Interface contacts:
Residue K128 in chain A contacts residue K11 in chain B (closest heavy-atom distance 3.3 Å).
Residue W112 in chain A is in contact with residue R74 in chain B (closest heavy-atom distance 3.0 Å).
Residue W31 in chain A contacts residue R74 in chain B (closest heavy-atom distance 4.4 Å).
Residue M124 in chain A contacts residue L8 in chain B (closest heavy-atom distance 3.4 Å).
Residue D32 in chain A interacts with residue R72 in chain B (closest heavy-atom distance 2.9 Å).
Residue S139 in chain A is in contact with residue R74 in chain B (closest heavy-atom distance 3.6 Å).
Residue M124 in chain A contacts residue T9 in chain B (closest heavy-atom distance 3.7 Å).
Residue A131 in chain A is in contact with residue Q40 in chain B (closest heavy-atom distance 4.1 Å).
Residue W141 in chain A is in contact with residue R74 in chain B (closest heavy-atom distance 4.2 Å).
Residue W112 in chain A is in contact with residue L73 in chain B (closest heavy-atom distance 3.6 Å).
Residue P57 in chain A interacts with residue L8 in chain B (closest heavy-atom distance 3.5 Å).
Residue L261 in chain A is in contact with residue R42 in chain B (closest heavy-atom distance 3.7 Å).
Residue S139 in chain A interacts with residue G75 in chain B (closest heavy-atom distance 3.4 Å).
Residue I132 in chain A interacts with residue G35 in chain B (closest heavy-atom distance 4.6 Å).
Residue S208 in chain A contacts residue G75 in chain B (closest heavy-atom distance 4.2 Å).
Residue F56 in chain A is in contact with residue V70 in chain B (closest heavy-atom distance 4.1 Å).
Residue K128 in chain A interacts with residue E34 in chain B (closest heavy-atom distance 3.3 Å).
Residue F56 in chain A interacts with residue L71 in chain B (closest heavy-atom distance 4.5 Å).
Residue S33 in chain A contacts residue L73 in chain B (closest heavy-atom distance 2.7 Å).
Residue Q125 in chain A contacts residue T9 in chain B (closest heavy-atom distance 3.8 Å).
Residue D32 in chain A contacts residue R74 in chain B (closest heavy-atom distance 4.2 Å).
Residue E260 in chain A is in contact with residue R42 in chain B (closest heavy-atom distance 3.0 Å).
Residue A131 in chain A is in contact with residue L73 in chain B (closest heavy-atom distance 4.1 Å).
Residue C210 in chain A is in contact with residue G75 in chain B (closest heavy-atom distance 3.6 Å).
Residue L261 in chain A contacts residue Q49 in chain B (closest heavy-atom distance 3.8 Å).
Residue A30 in chain A interacts with residue G75 in chain B (closest heavy-atom distance 3.7 Å).
Residue G134 in chain A contacts residue R74 in chain B (closest heavy-atom distance 2.9 Å).
Residue K128 in chain A contacts residue L8 in chain B (closest heavy-atom distance 4.3 Å).
Residue W31 in chain A is in contact with residue G75 in chain B (closest heavy-atom distance 3.8 Å).
Residue W141 in chain A is in contact with residue G75 in chain B (closest heavy-atom distance 3.4 Å).
Residue A30 in chain A contacts residue R74 in chain B (closest heavy-atom distance 4.2 Å).
Residue I90 in chain A is in contact with residue G47 in chain B (closest heavy-atom distance 3.5 Å).
Residue P58 in chain A interacts with residue L73 in chain B (closest heavy-atom distance 4.0 Å).
Residue A131 in chain A is in contact with residue L71 in chain B (closest heavy-atom distance 4.1 Å).
Residue K128 in chain A interacts with residue T9 in chain B (closest heavy-atom distance 4.1 Å).
Residue S33 in chain A is in contact with residue R72 in chain B (closest heavy-atom distance 3.8 Å).
Residue S91 in chain A interacts with residue G47 in chain B (closest heavy-atom distance 4.2 Å).
Residue V136 in chain A contacts residue G75 in chain B (closest heavy-atom distance 3.9 Å).
Residue W141 in chain A is in contact with residue L73 in chain B (closest heavy-atom distance 3.6 Å).
Residue M127 in chain A contacts residue L8 in chain B (closest heavy-atom distance 4.0 Å).
Residue I90 in chain A contacts residue I44 in chain B (closest heavy-atom distance 3.5 Å).
Residue W112 in chain A interacts with residue G75 in chain B (closest heavy-atom distance 4.2 Å).
Residue E260 in chain A contacts residue Q49 in chain B (closest heavy-atom distance 3.1 Å).
Residue S91 in chain A is in contact with residue I44 in chain B (closest heavy-atom distance 4.3 Å).
Residue V136 in chain A is in contact with residue R74 in chain B (closest heavy-atom distance 3.8 Å).
Residue I132 in chain A is in contact with residue I36 in chain B (closest heavy-atom distance 3.8 Å).
Residue D34 in chain A interacts with residue R42 in chain B (closest heavy-atom distance 3.0 Å).
Residue I90 in chain A interacts with residue V70 in chain B (closest heavy-atom distance 3.9 Å).
Residue I132 in chain A is in contact with residue Q40 in chain B (closest heavy-atom distance 3.2 Å).
Residue L261 in chain A contacts residue G47 in chain B (closest heavy-atom distance 4.5 Å).
Residue L261 in chain A is in contact with residue I44 in chain B (closest heavy-atom distance 4.2 Å).
Residue I132 in chain A contacts residue L71 in chain B (closest heavy-atom distance 4.2 Å).
Residue L261 in chain A interacts with residue V70 in chain B (closest heavy-atom distance 4.5 Å).
Residue I90 in chain A interacts with residue H68 in chain B (closest heavy-atom distance 3.6 Å).
Residue A131 in chain A is in contact with residue R72 in chain B (closest heavy-atom distance 3.9 Å).
Residue M127 in chain A contacts residue L73 in chain B (closest heavy-atom distance 3.5 Å).
Residue S33 in chain A is in contact with residue L71 in chain B (closest heavy-atom distance 3.8 Å).
Residue D34 in chain A is in contact with residue R72 in chain B (closest heavy-atom distance 3.6 Å).
Residue D32 in chain A is in contact with residue L73 in chain B (closest heavy-atom distance 3.2 Å).
Residue S135 in chain A is in contact with residue R74 in chain B (closest heavy-atom distance 4.4 Å).

Sequence of chain B:
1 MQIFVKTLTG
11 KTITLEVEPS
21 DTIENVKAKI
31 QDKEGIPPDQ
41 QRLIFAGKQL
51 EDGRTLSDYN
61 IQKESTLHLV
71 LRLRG

Sequence of chain A:
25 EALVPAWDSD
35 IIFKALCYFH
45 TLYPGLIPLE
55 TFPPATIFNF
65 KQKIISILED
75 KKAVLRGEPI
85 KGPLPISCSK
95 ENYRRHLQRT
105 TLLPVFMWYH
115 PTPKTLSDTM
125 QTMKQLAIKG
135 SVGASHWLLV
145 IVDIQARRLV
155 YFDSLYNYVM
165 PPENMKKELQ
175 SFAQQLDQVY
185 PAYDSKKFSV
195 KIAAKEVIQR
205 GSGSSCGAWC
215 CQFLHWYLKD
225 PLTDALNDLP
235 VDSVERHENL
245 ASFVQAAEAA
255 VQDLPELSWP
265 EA

The following describes two proteins that form a bound complex.